Residue-level contacts at the interface:
Residue R59 in the first protein contacts residue F19 in the second protein (closest heavy-atom distance 4.3 Å).
Residue T102 in the first protein is in contact with residue F11 in the second protein (closest heavy-atom distance 3.6 Å).
Residue R59 in the first protein is in contact with residue F18 in the second protein (closest heavy-atom distance 3.5 Å).
Residue Y33 in the first protein is in contact with residue F19 in the second protein (closest heavy-atom distance 3.6 Å).
Residue I50 in the first protein interacts with residue F19 in the second protein (closest heavy-atom distance 4.2 Å).
Residue L101 in the first protein is in contact with residue G8 in the second protein (closest heavy-atom distance 3.6 Å).
Residue I50 in the first protein contacts residue L15 in the second protein (closest heavy-atom distance 4.0 Å).
Residue G103 in the first protein contacts residue Q12 in the second protein (closest heavy-atom distance 3.7 Å).
Residue Y33 in the first protein is in contact with residue D16 in the second protein (closest heavy-atom distance 2.3 Å).
Residue Y33 in the first protein interacts with residue Q12 in the second protein (closest heavy-atom distance 4.0 Å).
Residue L101 in the first protein contacts residue Q12 in the second protein (closest heavy-atom distance 3.0 Å).
Residue I100 in the first protein contacts residue Q12 in the second protein (closest heavy-atom distance 3.5 Å).
Residue G103 in the first protein is in contact with residue F11 in the second protein (closest heavy-atom distance 4.1 Å).
Residue S31 in the first protein is in contact with residue Q12 in the second protein (closest heavy-atom distance 4.5 Å).
Residue G57 in the first protein is in contact with residue F19 in the second protein (closest heavy-atom distance 3.5 Å).
Residue L101 in the first protein is in contact with residue I9 in the second protein (closest heavy-atom distance 4.4 Å).
Residue N52 in the first protein is in contact with residue F19 in the second protein (closest heavy-atom distance 4.0 Å).
Residue Y33 in the first protein contacts residue L15 in the second protein (closest heavy-atom distance 3.1 Å).
Residue P53 in the first protein interacts with residue D16 in the second protein (closest heavy-atom distance 5.0 Å).
Residue G103 in the first protein is in contact with residue L15 in the second protein (closest heavy-atom distance 4.2 Å).
Residue G103 in the first protein interacts with residue G8 in the second protein (closest heavy-atom distance 4.8 Å).
Residue G99 in the first protein contacts residue Q12 in the second protein (closest heavy-atom distance 3.6 Å).
Residue T102 in the first protein is in contact with residue Q12 in the second protein (closest heavy-atom distance 3.9 Å).
Residue T58 in the first protein is in contact with residue F19 in the second protein (closest heavy-atom distance 3.5 Å).
Residue T102 in the first protein contacts residue G8 in the second protein (closest heavy-atom distance 3.7 Å).
Residue L104 in the first protein is in contact with residue F11 in the second protein (closest heavy-atom distance 4.3 Å).

Sequence of the second protein:
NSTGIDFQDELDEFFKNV

This data describes a binding interaction between two proteins.

Sequence of the first protein:
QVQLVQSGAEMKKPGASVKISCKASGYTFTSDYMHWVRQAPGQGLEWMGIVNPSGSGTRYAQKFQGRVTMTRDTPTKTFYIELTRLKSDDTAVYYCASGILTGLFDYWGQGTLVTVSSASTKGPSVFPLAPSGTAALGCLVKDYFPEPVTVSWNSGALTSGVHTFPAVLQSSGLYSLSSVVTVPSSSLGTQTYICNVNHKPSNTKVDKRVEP